Residue-level contacts at the interface:
Residue M187 in chain A contacts residue L65 in chain B (closest heavy-atom distance 4.5 Å).
Residue I202 in chain A contacts residue Y57 in chain B (closest heavy-atom distance 3.2 Å).
Residue W192 in chain A is in contact with residue R63 in chain B (closest heavy-atom distance 4.4 Å).
Residue W192 in chain A interacts with residue R61 in chain B (closest heavy-atom distance 3.2 Å).
Residue I186 in chain A contacts residue F15 in chain B (closest heavy-atom distance 4.8 Å).
Residue Y158 in chain A contacts residue S11 in chain B (closest heavy-atom distance 4.7 Å).
Residue E188 in chain A contacts residue R63 in chain B (closest heavy-atom distance 3.7 Å).
Residue M187 in chain A is in contact with residue F15 in chain B (closest heavy-atom distance 3.8 Å).
Residue K203 in chain A contacts residue Y57 in chain B (closest heavy-atom distance 3.4 Å).
Residue S189 in chain A contacts residue R63 in chain B (closest heavy-atom distance 3.7 Å).
Residue E188 in chain A is in contact with residue L22 in chain B (closest heavy-atom distance 4.6 Å).
Residue S189 in chain A is in contact with residue H64 in chain B (closest heavy-atom distance 4.0 Å).
Residue E183 in chain A is in contact with residue K18 in chain B (closest heavy-atom distance 2.9 Å).
Residue H184 in chain A contacts residue R26 in chain B (closest heavy-atom distance 4.2 Å).
Residue M187 in chain A contacts residue K18 in chain B (closest heavy-atom distance 3.2 Å).
Residue F199 in chain A is in contact with residue M60 in chain B (closest heavy-atom distance 4.7 Å).
Residue K206 in chain A interacts with residue N55 in chain B (closest heavy-atom distance 3.4 Å).
Residue M187 in chain A is in contact with residue V19 in chain B (closest heavy-atom distance 3.9 Å).
Residue L193 in chain A contacts residue D62 in chain B (closest heavy-atom distance 3.4 Å).
Residue K206 in chain A contacts residue Q54 in chain B (closest heavy-atom distance 3.2 Å).
Residue I202 in chain A is in contact with residue Y16 in chain B (closest heavy-atom distance 3.7 Å).
Residue W192 in chain A interacts with residue Y16 in chain B (closest heavy-atom distance 3.8 Å).
Residue E188 in chain A interacts with residue M60 in chain B (closest heavy-atom distance 3.8 Å).
Residue M187 in chain A contacts residue L22 in chain B (closest heavy-atom distance 3.7 Å).
Residue E188 in chain A interacts with residue H98 in chain B (closest heavy-atom distance 3.9 Å).
Residue F199 in chain A interacts with residue Y57 in chain B (closest heavy-atom distance 4.2 Å).
Residue K203 in chain A interacts with residue R61 in chain B (closest heavy-atom distance 4.2 Å).
Residue W192 in chain A is in contact with residue D62 in chain B (closest heavy-atom distance 2.9 Å).
Residue W192 in chain A contacts residue F15 in chain B (closest heavy-atom distance 3.7 Å).
Residue F199 in chain A is in contact with residue E58 in chain B (closest heavy-atom distance 3.5 Å).
Residue A191 in chain A interacts with residue F15 in chain B (closest heavy-atom distance 3.9 Å).
Residue L201 in chain A contacts residue L12 in chain B (closest heavy-atom distance 3.5 Å).
Residue M187 in chain A is in contact with residue M60 in chain B (closest heavy-atom distance 4.7 Å).
Residue I202 in chain A contacts residue L12 in chain B (closest heavy-atom distance 3.6 Å).
Residue E188 in chain A is in contact with residue H64 in chain B (closest heavy-atom distance 3.2 Å).
Residue E188 in chain A contacts residue D66 in chain B (closest heavy-atom distance 4.7 Å).
Residue R181 in chain A is in contact with residue H98 in chain B (closest heavy-atom distance 3.7 Å).
Residue F199 in chain A interacts with residue R61 in chain B (closest heavy-atom distance 3.7 Å).
Residue Y158 in chain A is in contact with residue K18 in chain B (closest heavy-atom distance 3.6 Å).
Residue S194 in chain A interacts with residue R61 in chain B (closest heavy-atom distance 3.3 Å).
Residue F155 in chain A is in contact with residue F15 in chain B (closest heavy-atom distance 3.7 Å).
Residue E162 in chain A interacts with residue K18 in chain B (closest heavy-atom distance 3.1 Å).
Residue L193 in chain A interacts with residue R61 in chain B (closest heavy-atom distance 4.9 Å).
Residue L201 in chain A is in contact with residue S11 in chain B (closest heavy-atom distance 3.9 Å).
Residue W192 in chain A is in contact with residue V19 in chain B (closest heavy-atom distance 4.4 Å).
Residue E188 in chain A contacts residue L65 in chain B (closest heavy-atom distance 2.9 Å).
Residue L198 in chain A is in contact with residue F15 in chain B (closest heavy-atom distance 3.6 Å).
Residue K206 in chain A contacts residue Y57 in chain B (closest heavy-atom distance 4.0 Å).
Residue Y158 in chain A is in contact with residue F15 in chain B (closest heavy-atom distance 3.8 Å).
Residue Y158 in chain A contacts residue L14 in chain B (closest heavy-atom distance 3.2 Å).
Residue W192 in chain A interacts with residue L53 in chain B (closest heavy-atom distance 4.8 Å).
Residue S194 in chain A is in contact with residue D62 in chain B (closest heavy-atom distance 2.5 Å).
Residue L198 in chain A interacts with residue L12 in chain B (closest heavy-atom distance 3.6 Å).
Residue S205 in chain A is in contact with residue L12 in chain B (closest heavy-atom distance 3.6 Å).
Residue R181 in chain A contacts residue R26 in chain B (closest heavy-atom distance 3.5 Å).
Residue W192 in chain A is in contact with residue Y57 in chain B (closest heavy-atom distance 4.3 Å).
Residue H184 in chain A contacts residue L22 in chain B (closest heavy-atom distance 4.1 Å).
Residue K203 in chain A contacts residue E58 in chain B (closest heavy-atom distance 3.4 Å).
Residue W192 in chain A is in contact with residue M60 in chain B (closest heavy-atom distance 3.2 Å).
Residue E188 in chain A interacts with residue R26 in chain B (closest heavy-atom distance 2.8 Å).

Sequence of chain B:
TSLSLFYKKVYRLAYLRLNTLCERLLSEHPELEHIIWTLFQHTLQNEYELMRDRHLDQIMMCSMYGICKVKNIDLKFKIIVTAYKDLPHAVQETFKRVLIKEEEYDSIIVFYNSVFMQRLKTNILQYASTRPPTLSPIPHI

Sequence of chain A:
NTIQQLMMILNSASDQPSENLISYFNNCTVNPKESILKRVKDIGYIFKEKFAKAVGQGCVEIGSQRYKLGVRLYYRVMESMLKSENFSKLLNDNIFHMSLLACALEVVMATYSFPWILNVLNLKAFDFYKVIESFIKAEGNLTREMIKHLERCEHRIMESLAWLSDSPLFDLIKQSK

The following describes two proteins that form a bound complex.